Sequence of the first protein:
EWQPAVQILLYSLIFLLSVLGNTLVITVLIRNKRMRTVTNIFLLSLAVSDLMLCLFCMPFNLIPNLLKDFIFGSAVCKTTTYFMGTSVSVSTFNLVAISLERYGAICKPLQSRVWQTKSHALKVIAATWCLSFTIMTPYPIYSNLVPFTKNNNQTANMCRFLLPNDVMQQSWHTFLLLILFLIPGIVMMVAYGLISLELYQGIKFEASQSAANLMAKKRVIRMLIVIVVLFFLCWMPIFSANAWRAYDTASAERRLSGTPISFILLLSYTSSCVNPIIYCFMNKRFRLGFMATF

Sequence of the second protein:
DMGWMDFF

Interface contacts:
Residue E344 in the first protein is in contact with residue W5 in the second protein (closest heavy-atom distance 3.5 Å).
Residue R197 in the first protein interacts with residue M6 in the second protein (closest heavy-atom distance 4.1 Å).
Residue Y360 in the first protein is in contact with residue F9 in the second protein (closest heavy-atom distance 3.5 Å).
Residue R336 in the first protein is in contact with residue W5 in the second protein (closest heavy-atom distance 2.6 Å).
Residue E344 in the first protein is in contact with residue G4 in the second protein (closest heavy-atom distance 3.9 Å).
Residue I352 in the first protein is in contact with residue G4 in the second protein (closest heavy-atom distance 4.8 Å).
Residue Y176 in the first protein interacts with residue D7 in the second protein (closest heavy-atom distance 3.3 Å).
Residue L347 in the first protein interacts with residue W5 in the second protein (closest heavy-atom distance 3.7 Å).
Residue N333 in the first protein is in contact with residue F8 in the second protein (closest heavy-atom distance 3.7 Å).
Residue I352 in the first protein contacts residue W5 in the second protein (closest heavy-atom distance 3.4 Å).
Residue F330 in the first protein contacts residue F8 in the second protein (closest heavy-atom distance 3.5 Å).
Residue N333 in the first protein is in contact with residue W5 in the second protein (closest heavy-atom distance 3.2 Å).
Residue R336 in the first protein contacts residue G4 in the second protein (closest heavy-atom distance 4.3 Å).
Residue T117 in the first protein interacts with residue M6 in the second protein (closest heavy-atom distance 4.2 Å).
Residue S359 in the first protein is in contact with residue F8 in the second protein (closest heavy-atom distance 4.8 Å).
Residue C94 in the first protein contacts residue F8 in the second protein (closest heavy-atom distance 4.7 Å).
Residue A332 in the first protein contacts residue W5 in the second protein (closest heavy-atom distance 3.9 Å).
Residue H210 in the first protein contacts residue D7 in the second protein (closest heavy-atom distance 3.2 Å).
Residue M173 in the first protein contacts residue F8 in the second protein (closest heavy-atom distance 4.8 Å).
Residue S348 in the first protein interacts with residue M3 in the second protein (closest heavy-atom distance 3.5 Å).
Residue R197 in the first protein contacts residue W5 in the second protein (closest heavy-atom distance 3.4 Å).
Residue F198 in the first protein contacts residue D7 in the second protein (closest heavy-atom distance 3.3 Å).
Residue N98 in the first protein interacts with residue M6 in the second protein (closest heavy-atom distance 2.7 Å).
Residue S348 in the first protein contacts residue W5 in the second protein (closest heavy-atom distance 3.7 Å).
Residue M121 in the first protein interacts with residue F8 in the second protein (closest heavy-atom distance 4.2 Å).
Residue A343 in the first protein is in contact with residue W5 in the second protein (closest heavy-atom distance 3.4 Å).
Residue V125 in the first protein contacts residue F8 in the second protein (closest heavy-atom distance 4.0 Å).
Residue N98 in the first protein is in contact with residue F8 in the second protein (closest heavy-atom distance 4.0 Å).
Residue R336 in the first protein interacts with residue D7 in the second protein (closest heavy-atom distance 3.0 Å).
Residue L213 in the first protein is in contact with residue F8 in the second protein (closest heavy-atom distance 3.9 Å).
Residue C196 in the first protein contacts residue W5 in the second protein (closest heavy-atom distance 4.9 Å).
Residue M121 in the first protein interacts with residue M6 in the second protein (closest heavy-atom distance 3.5 Å).
Residue N333 in the first protein interacts with residue M6 in the second protein (closest heavy-atom distance 4.8 Å).
Residue N333 in the first protein contacts residue D7 in the second protein (closest heavy-atom distance 2.5 Å).
Residue F107 in the first protein is in contact with residue M6 in the second protein (closest heavy-atom distance 4.1 Å).
Residue I329 in the first protein interacts with residue F8 in the second protein (closest heavy-atom distance 3.6 Å).
Residue L217 in the first protein is in contact with residue F8 in the second protein (closest heavy-atom distance 3.9 Å).
Residue S348 in the first protein interacts with residue G4 in the second protein (closest heavy-atom distance 3.3 Å).
Residue F97 in the first protein is in contact with residue M6 in the second protein (closest heavy-atom distance 3.5 Å).
Residue C196 in the first protein contacts residue M6 in the second protein (closest heavy-atom distance 3.7 Å).
Residue I329 in the first protein interacts with residue D7 in the second protein (closest heavy-atom distance 3.9 Å).
Residue L356 in the first protein interacts with residue M6 in the second protein (closest heavy-atom distance 4.8 Å).
Residue E344 in the first protein contacts residue M3 in the second protein (closest heavy-atom distance 3.9 Å).
Residue R336 in the first protein contacts residue M6 in the second protein (closest heavy-atom distance 4.3 Å).
Residue R197 in the first protein interacts with residue G4 in the second protein (closest heavy-atom distance 3.1 Å).
Residue L356 in the first protein contacts residue F8 in the second protein (closest heavy-atom distance 3.8 Å).
Residue L356 in the first protein is in contact with residue F9 in the second protein (closest heavy-atom distance 3.7 Å).
Residue Y176 in the first protein interacts with residue F8 in the second protein (closest heavy-atom distance 3.8 Å).
Residue T118 in the first protein is in contact with residue M6 in the second protein (closest heavy-atom distance 3.5 Å).
Residue G122 in the first protein is in contact with residue F8 in the second protein (closest heavy-atom distance 3.4 Å).
Residue R197 in the first protein interacts with residue M3 in the second protein (closest heavy-atom distance 3.7 Å).
Residue M195 in the first protein contacts residue M3 in the second protein (closest heavy-atom distance 4.0 Å).
Residue C114 in the first protein interacts with residue M6 in the second protein (closest heavy-atom distance 4.9 Å).
Residue Y360 in the first protein contacts residue F8 in the second protein (closest heavy-atom distance 2.6 Å).
Residue K187 in the first protein is in contact with residue D1 in the second protein (closest heavy-atom distance 4.4 Å).
Residue F185 in the first protein interacts with residue D1 in the second protein (closest heavy-atom distance 4.0 Å).
Residue M121 in the first protein is in contact with residue F9 in the second protein (closest heavy-atom distance 4.0 Å).
Residue N98 in the first protein contacts residue F9 in the second protein (closest heavy-atom distance 3.7 Å).

These two protein chains interact to form a complex.